Sequence of the second protein:
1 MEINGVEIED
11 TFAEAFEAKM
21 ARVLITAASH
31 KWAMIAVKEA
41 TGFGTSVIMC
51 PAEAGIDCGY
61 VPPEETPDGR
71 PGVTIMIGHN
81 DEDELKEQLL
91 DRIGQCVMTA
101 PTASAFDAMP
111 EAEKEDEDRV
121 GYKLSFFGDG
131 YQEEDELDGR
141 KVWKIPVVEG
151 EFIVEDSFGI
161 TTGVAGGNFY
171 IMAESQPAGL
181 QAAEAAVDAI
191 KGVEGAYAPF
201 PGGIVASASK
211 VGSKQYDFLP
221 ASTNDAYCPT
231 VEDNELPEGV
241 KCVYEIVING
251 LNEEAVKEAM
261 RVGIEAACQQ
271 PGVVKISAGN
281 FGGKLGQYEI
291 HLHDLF

Residue-level contacts at the interface:
Residue T99 in the first protein is in contact with residue I204 in the second protein (closest heavy-atom distance 3.2 Å).
Residue P146 in the first protein is in contact with residue T223 in the second protein (closest heavy-atom distance 2.8 Å).
Residue Q95 in the first protein contacts residue M49 in the second protein (closest heavy-atom distance 2.9 Å).
Residue T223 in the first protein interacts with residue P146 in the second protein (closest heavy-atom distance 2.8 Å).
Residue E39 in the first protein contacts residue F43 in the second protein (closest heavy-atom distance 2.9 Å).
Residue L219 in the first protein is in contact with residue F126 in the second protein (closest heavy-atom distance 3.4 Å).
Residue K210 in the first protein is in contact with residue D129 in the second protein (closest heavy-atom distance 2.6 Å).
Residue V148 in the first protein contacts residue P229 in the second protein (closest heavy-atom distance 3.2 Å).
Residue V148 in the first protein is in contact with residue A206 in the second protein (closest heavy-atom distance 3.3 Å).
Residue P229 in the first protein interacts with residue V148 in the second protein (closest heavy-atom distance 3.2 Å).
Residue K214 in the first protein interacts with residue Y131 in the second protein (closest heavy-atom distance 3.3 Å).
Residue K214 in the first protein interacts with residue D129 in the second protein (closest heavy-atom distance 3.0 Å).
Residue V148 in the first protein is in contact with residue V243 in the second protein (closest heavy-atom distance 2.9 Å).
Residue Q215 in the first protein interacts with residue D129 in the second protein (closest heavy-atom distance 3.0 Å).
Residue I204 in the first protein interacts with residue T99 in the second protein (closest heavy-atom distance 3.3 Å).
Residue I35 in the first protein is in contact with residue G202 in the second protein (closest heavy-atom distance 3.4 Å).
Residue Q95 in the first protein contacts residue S46 in the second protein (closest heavy-atom distance 3.1 Å).
Residue F126 in the first protein contacts residue L219 in the second protein (closest heavy-atom distance 3.2 Å).
Residue D91 in the first protein is in contact with residue M49 in the second protein (closest heavy-atom distance 3.3 Å).
Residue D129 in the first protein interacts with residue K210 in the second protein (closest heavy-atom distance 2.7 Å).
Residue F127 in the first protein contacts residue T223 in the second protein (closest heavy-atom distance 2.8 Å).
Residue G150 in the first protein contacts residue T230 in the second protein (closest heavy-atom distance 3.4 Å).
Residue M49 in the first protein contacts residue Q95 in the second protein (closest heavy-atom distance 2.9 Å).
Residue E149 in the first protein is in contact with residue Y244 in the second protein (closest heavy-atom distance 2.8 Å).
Residue E184 in the first protein contacts residue K31 in the second protein (closest heavy-atom distance 2.7 Å).
Residue A206 in the first protein contacts residue T99 in the second protein (closest heavy-atom distance 2.9 Å).
Residue Y216 in the first protein is in contact with residue Q132 in the second protein (closest heavy-atom distance 3.1 Å).
Residue S213 in the first protein is in contact with residue D129 in the second protein (closest heavy-atom distance 2.6 Å).
Residue T45 in the first protein is in contact with residue E39 in the second protein (closest heavy-atom distance 3.4 Å).
Residue Q132 in the first protein contacts residue Y216 in the second protein (closest heavy-atom distance 2.9 Å).
Residue Q95 in the first protein contacts residue T45 in the second protein (closest heavy-atom distance 2.9 Å).
Residue S207 in the first protein is in contact with residue T99 in the second protein (closest heavy-atom distance 3.2 Å).
Residue K31 in the first protein interacts with residue E184 in the second protein (closest heavy-atom distance 2.7 Å).
Residue E39 in the first protein is in contact with residue G44 in the second protein (closest heavy-atom distance 3.0 Å).
Residue G44 in the first protein contacts residue E39 in the second protein (closest heavy-atom distance 2.8 Å).
Residue T99 in the first protein contacts residue S207 in the second protein (closest heavy-atom distance 3.4 Å).
Residue D129 in the first protein is in contact with residue S213 in the second protein (closest heavy-atom distance 2.5 Å).
Residue D129 in the first protein interacts with residue K214 in the second protein (closest heavy-atom distance 2.9 Å).
Residue V243 in the first protein interacts with residue V148 in the second protein (closest heavy-atom distance 2.9 Å).
Residue T99 in the first protein contacts residue A206 in the second protein (closest heavy-atom distance 2.9 Å).
Residue A206 in the first protein interacts with residue E149 in the second protein (closest heavy-atom distance 3.4 Å).
Residue F43 in the first protein interacts with residue E39 in the second protein (closest heavy-atom distance 2.8 Å).
Residue Y216 in the first protein interacts with residue F126 in the second protein (closest heavy-atom distance 3.3 Å).
Residue T45 in the first protein is in contact with residue Q95 in the second protein (closest heavy-atom distance 2.9 Å).
Residue C50 in the first protein contacts residue Q95 in the second protein (closest heavy-atom distance 3.3 Å).
Residue E149 in the first protein is in contact with residue A206 in the second protein (closest heavy-atom distance 3.2 Å).
Residue Y244 in the first protein interacts with residue E149 in the second protein (closest heavy-atom distance 2.6 Å).
Residue M98 in the first protein contacts residue S207 in the second protein (closest heavy-atom distance 3.4 Å).
Residue Q95 in the first protein is in contact with residue C50 in the second protein (closest heavy-atom distance 3.3 Å).
Residue Y131 in the first protein contacts residue E232 in the second protein (closest heavy-atom distance 3.3 Å).
Residue G130 in the first protein is in contact with residue Y216 in the second protein (closest heavy-atom distance 3.4 Å).
Residue E149 in the first protein contacts residue V243 in the second protein (closest heavy-atom distance 3.3 Å).
Residue E184 in the first protein is in contact with residue W32 in the second protein (closest heavy-atom distance 3.4 Å).
Residue G202 in the first protein interacts with residue I35 in the second protein (closest heavy-atom distance 3.4 Å).
Residue S46 in the first protein is in contact with residue Q95 in the second protein (closest heavy-atom distance 3.2 Å).
Residue E39 in the first protein interacts with residue T45 in the second protein (closest heavy-atom distance 3.4 Å).
Residue D129 in the first protein is in contact with residue Q215 in the second protein (closest heavy-atom distance 3.0 Å).
Residue F126 in the first protein interacts with residue Y216 in the second protein (closest heavy-atom distance 3.4 Å).
Residue T223 in the first protein interacts with residue F127 in the second protein (closest heavy-atom distance 2.9 Å).
Residue A206 in the first protein is in contact with residue V148 in the second protein (closest heavy-atom distance 3.2 Å).

Sequence of the first protein:
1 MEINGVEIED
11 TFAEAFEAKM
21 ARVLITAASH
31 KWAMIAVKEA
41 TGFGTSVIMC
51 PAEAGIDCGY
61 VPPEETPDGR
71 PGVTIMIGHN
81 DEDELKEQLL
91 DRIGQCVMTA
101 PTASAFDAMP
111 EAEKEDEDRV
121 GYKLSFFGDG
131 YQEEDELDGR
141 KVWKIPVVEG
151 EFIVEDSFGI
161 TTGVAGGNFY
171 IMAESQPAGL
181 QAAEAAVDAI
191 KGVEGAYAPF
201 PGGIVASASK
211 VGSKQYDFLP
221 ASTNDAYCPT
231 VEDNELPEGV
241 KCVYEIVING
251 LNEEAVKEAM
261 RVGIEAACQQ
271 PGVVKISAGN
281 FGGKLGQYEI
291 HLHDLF

The following describes two proteins that form a bound complex.